Sequence of protein 1:
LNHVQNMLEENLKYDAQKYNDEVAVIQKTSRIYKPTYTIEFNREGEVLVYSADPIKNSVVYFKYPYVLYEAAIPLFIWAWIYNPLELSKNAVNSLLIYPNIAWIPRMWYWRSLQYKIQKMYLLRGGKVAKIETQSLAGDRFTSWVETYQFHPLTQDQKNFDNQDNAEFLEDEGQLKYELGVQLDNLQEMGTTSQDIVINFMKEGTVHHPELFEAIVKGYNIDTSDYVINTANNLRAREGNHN

Sequence of protein 2:
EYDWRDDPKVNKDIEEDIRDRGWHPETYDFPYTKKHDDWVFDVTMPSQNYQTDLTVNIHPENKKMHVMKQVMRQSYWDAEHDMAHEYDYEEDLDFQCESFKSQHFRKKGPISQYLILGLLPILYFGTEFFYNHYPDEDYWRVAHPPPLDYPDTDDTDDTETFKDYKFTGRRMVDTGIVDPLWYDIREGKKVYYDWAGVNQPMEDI

Contacts between the two chains:
Residue V130 in protein 1 contacts residue K92 in protein 2 (closest heavy-atom distance 4.0 Å).
Residue G230 in protein 1 contacts residue Q80 in protein 2 (closest heavy-atom distance 4.9 Å).
Residue V128 in protein 1 interacts with residue K93 in protein 2 (closest heavy-atom distance 4.7 Å).
Residue Y124 in protein 1 interacts with residue N91 in protein 2 (closest heavy-atom distance 3.3 Å).
Residue V130 in protein 1 is in contact with residue P75 in protein 2 (closest heavy-atom distance 4.8 Å).
Residue Q132 in protein 1 contacts residue T84 in protein 2 (closest heavy-atom distance 3.9 Å).
Residue Q132 in protein 1 is in contact with residue V85 in protein 2 (closest heavy-atom distance 3.4 Å).
Residue V130 in protein 1 interacts with residue V72 in protein 2 (closest heavy-atom distance 3.9 Å).
Residue K232 in protein 1 contacts residue Y79 in protein 2 (closest heavy-atom distance 3.0 Å).
Residue I131 in protein 1 contacts residue H88 in protein 2 (closest heavy-atom distance 4.8 Å).
Residue I131 in protein 1 contacts residue P75 in protein 2 (closest heavy-atom distance 4.0 Å).
Residue K232 in protein 1 is in contact with residue L83 in protein 2 (closest heavy-atom distance 4.1 Å).
Residue N125 in protein 1 interacts with residue K93 in protein 2 (closest heavy-atom distance 2.9 Å).
Residue V130 in protein 1 interacts with residue P89 in protein 2 (closest heavy-atom distance 4.0 Å).
Residue Y253 in protein 1 is in contact with residue I87 in protein 2 (closest heavy-atom distance 2.5 Å).
Residue N325 in protein 1 interacts with residue V85 in protein 2 (closest heavy-atom distance 4.5 Å).
Residue V130 in protein 1 is in contact with residue T73 in protein 2 (closest heavy-atom distance 3.4 Å).
Residue T134 in protein 1 is in contact with residue L83 in protein 2 (closest heavy-atom distance 3.3 Å).
Residue T134 in protein 1 is in contact with residue T84 in protein 2 (closest heavy-atom distance 2.8 Å).
Residue V130 in protein 1 is in contact with residue N91 in protein 2 (closest heavy-atom distance 3.8 Å).
Residue T134 in protein 1 interacts with residue V85 in protein 2 (closest heavy-atom distance 3.9 Å).
Residue Q132 in protein 1 is in contact with residue N91 in protein 2 (closest heavy-atom distance 3.3 Å).
Residue I131 in protein 1 contacts residue Y79 in protein 2 (closest heavy-atom distance 3.5 Å).
Residue N325 in protein 1 interacts with residue L83 in protein 2 (closest heavy-atom distance 2.9 Å).
Residue N325 in protein 1 interacts with residue N86 in protein 2 (closest heavy-atom distance 2.9 Å).
Residue Q132 in protein 1 is in contact with residue N86 in protein 2 (closest heavy-atom distance 2.6 Å).
Residue T134 in protein 1 is in contact with residue N86 in protein 2 (closest heavy-atom distance 3.3 Å).
Residue I137 in protein 1 contacts residue L83 in protein 2 (closest heavy-atom distance 3.7 Å).
Residue I131 in protein 1 is in contact with residue I87 in protein 2 (closest heavy-atom distance 4.8 Å).
Residue K232 in protein 1 interacts with residue T81 in protein 2 (closest heavy-atom distance 4.5 Å).
Residue I326 in protein 1 interacts with residue L83 in protein 2 (closest heavy-atom distance 3.8 Å).
Residue K232 in protein 1 contacts residue Q80 in protein 2 (closest heavy-atom distance 3.4 Å).
Residue V130 in protein 1 interacts with residue I87 in protein 2 (closest heavy-atom distance 3.6 Å).
Residue V130 in protein 1 is in contact with residue H88 in protein 2 (closest heavy-atom distance 2.7 Å).
Residue K133 in protein 1 is in contact with residue V85 in protein 2 (closest heavy-atom distance 3.8 Å).
Residue A129 in protein 1 interacts with residue H88 in protein 2 (closest heavy-atom distance 4.6 Å).
Residue R136 in protein 1 contacts residue L83 in protein 2 (closest heavy-atom distance 4.9 Å).
Residue K133 in protein 1 interacts with residue T84 in protein 2 (closest heavy-atom distance 3.2 Å).
Residue K232 in protein 1 is in contact with residue N86 in protein 2 (closest heavy-atom distance 4.3 Å).
Residue K232 in protein 1 is in contact with residue D82 in protein 2 (closest heavy-atom distance 2.8 Å).
Residue G230 in protein 1 is in contact with residue L83 in protein 2 (closest heavy-atom distance 3.2 Å).
Residue N125 in protein 1 is in contact with residue M94 in protein 2 (closest heavy-atom distance 2.7 Å).
Residue G230 in protein 1 interacts with residue T81 in protein 2 (closest heavy-atom distance 4.5 Å).
Residue Q132 in protein 1 is in contact with residue H88 in protein 2 (closest heavy-atom distance 3.4 Å).
Residue D126 in protein 1 is in contact with residue K93 in protein 2 (closest heavy-atom distance 3.8 Å).
Residue I131 in protein 1 contacts residue V85 in protein 2 (closest heavy-atom distance 3.6 Å).
Residue I137 in protein 1 interacts with residue T84 in protein 2 (closest heavy-atom distance 3.6 Å).
Residue N290 in protein 1 is in contact with residue E90 in protein 2 (closest heavy-atom distance 4.2 Å).
Residue K133 in protein 1 contacts residue N86 in protein 2 (closest heavy-atom distance 4.9 Å).
Residue V130 in protein 1 contacts residue N86 in protein 2 (closest heavy-atom distance 3.5 Å).
Residue D327 in protein 1 interacts with residue L83 in protein 2 (closest heavy-atom distance 3.6 Å).
Residue I131 in protein 1 contacts residue N86 in protein 2 (closest heavy-atom distance 3.7 Å).
Residue V128 in protein 1 interacts with residue N91 in protein 2 (closest heavy-atom distance 3.4 Å).
Residue N125 in protein 1 is in contact with residue K92 in protein 2 (closest heavy-atom distance 4.3 Å).
Residue Y253 in protein 1 contacts residue P89 in protein 2 (closest heavy-atom distance 4.5 Å).
Residue Y253 in protein 1 is in contact with residue N86 in protein 2 (closest heavy-atom distance 3.9 Å).
Residue Q132 in protein 1 is in contact with residue I87 in protein 2 (closest heavy-atom distance 4.9 Å).
Residue A129 in protein 1 contacts residue N91 in protein 2 (closest heavy-atom distance 2.9 Å).
Residue K232 in protein 1 is in contact with residue V85 in protein 2 (closest heavy-atom distance 2.6 Å).
Residue Y253 in protein 1 interacts with residue H88 in protein 2 (closest heavy-atom distance 3.5 Å).

This data describes a binding interaction between two proteins.